Contacts between the two chains:
Residue M53 in the first protein is in contact with residue K11 in the second protein (closest heavy-atom distance 3.6 Å).
Residue L50 in the first protein interacts with residue L12 in the second protein (closest heavy-atom distance 3.8 Å).
Residue L50 in the first protein interacts with residue H8 in the second protein (closest heavy-atom distance 3.8 Å).
Residue K49 in the first protein is in contact with residue L12 in the second protein (closest heavy-atom distance 4.7 Å).
Residue F54 in the first protein interacts with residue H8 in the second protein (closest heavy-atom distance 3.8 Å).
Residue M53 in the first protein contacts residue H7 in the second protein (closest heavy-atom distance 4.7 Å).
Residue M53 in the first protein contacts residue L12 in the second protein (closest heavy-atom distance 3.8 Å).
Residue M53 in the first protein interacts with residue H8 in the second protein (closest heavy-atom distance 4.2 Å).
Residue N46 in the first protein interacts with residue L12 in the second protein (closest heavy-atom distance 3.3 Å).

Sequence of the first protein:
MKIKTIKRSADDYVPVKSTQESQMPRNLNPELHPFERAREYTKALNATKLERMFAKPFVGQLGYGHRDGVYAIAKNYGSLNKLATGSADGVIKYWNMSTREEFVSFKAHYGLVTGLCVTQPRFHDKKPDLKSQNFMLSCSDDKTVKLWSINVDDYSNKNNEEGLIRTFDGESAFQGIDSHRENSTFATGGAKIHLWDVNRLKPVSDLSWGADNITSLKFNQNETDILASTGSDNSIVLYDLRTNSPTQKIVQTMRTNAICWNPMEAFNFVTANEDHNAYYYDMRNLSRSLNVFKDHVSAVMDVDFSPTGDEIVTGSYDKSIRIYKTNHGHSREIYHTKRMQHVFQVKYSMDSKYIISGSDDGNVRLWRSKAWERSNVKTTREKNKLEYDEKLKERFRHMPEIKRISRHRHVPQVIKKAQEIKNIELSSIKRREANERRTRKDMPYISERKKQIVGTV

Sequence of the second protein:
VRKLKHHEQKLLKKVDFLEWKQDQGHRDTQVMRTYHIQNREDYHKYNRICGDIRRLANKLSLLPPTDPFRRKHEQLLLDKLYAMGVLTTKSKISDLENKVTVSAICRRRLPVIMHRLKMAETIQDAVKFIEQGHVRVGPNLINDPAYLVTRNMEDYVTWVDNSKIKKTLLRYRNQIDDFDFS

These two protein chains interact to form a complex.